Sequence of the first protein:
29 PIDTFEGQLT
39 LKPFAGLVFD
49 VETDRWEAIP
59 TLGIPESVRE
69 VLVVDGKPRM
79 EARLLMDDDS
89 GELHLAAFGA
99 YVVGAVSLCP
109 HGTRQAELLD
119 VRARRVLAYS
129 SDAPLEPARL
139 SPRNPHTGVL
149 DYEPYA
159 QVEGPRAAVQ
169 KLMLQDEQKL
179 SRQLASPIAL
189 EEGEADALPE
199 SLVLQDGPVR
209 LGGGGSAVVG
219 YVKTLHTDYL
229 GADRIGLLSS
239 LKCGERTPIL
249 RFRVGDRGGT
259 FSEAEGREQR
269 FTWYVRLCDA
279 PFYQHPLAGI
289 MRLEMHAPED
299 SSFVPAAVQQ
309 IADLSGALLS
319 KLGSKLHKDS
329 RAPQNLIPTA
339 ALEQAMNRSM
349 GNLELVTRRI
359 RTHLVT

Residue-level contacts at the interface:
Residue Q159 in the first protein is in contact with residue V46 in the second protein (closest heavy-atom distance 4.0 Å).
Residue F42 in the first protein interacts with residue F42 in the second protein (closest heavy-atom distance 3.5 Å).
Residue Y281 in the first protein is in contact with residue R359 in the second protein (closest heavy-atom distance 3.5 Å).
Residue R164 in the first protein is in contact with residue P41 in the second protein (closest heavy-atom distance 3.0 Å).
Residue F42 in the first protein is in contact with residue R164 in the second protein (closest heavy-atom distance 4.0 Å).
Residue V363 in the first protein is in contact with residue F280 in the second protein (closest heavy-atom distance 4.1 Å).
Residue E161 in the first protein contacts residue L45 in the second protein (closest heavy-atom distance 3.2 Å).
Residue M84 in the first protein is in contact with residue I30 in the second protein (closest heavy-atom distance 3.3 Å).
Residue T32 in the first protein contacts residue L82 in the second protein (closest heavy-atom distance 3.3 Å).
Residue A43 in the first protein interacts with residue E161 in the second protein (closest heavy-atom distance 3.5 Å).
Residue R164 in the first protein is in contact with residue T38 in the second protein (closest heavy-atom distance 3.5 Å).
Residue V46 in the first protein interacts with residue V160 in the second protein (closest heavy-atom distance 3.5 Å).
Residue H283 in the first protein interacts with residue L83 in the second protein (closest heavy-atom distance 3.7 Å).
Residue L82 in the first protein interacts with residue T32 in the second protein (closest heavy-atom distance 3.3 Å).
Residue L82 in the first protein contacts residue F33 in the second protein (closest heavy-atom distance 3.9 Å).
Residue F47 in the first protein contacts residue Q159 in the second protein (closest heavy-atom distance 4.1 Å).
Residue I30 in the first protein interacts with residue D86 in the second protein (closest heavy-atom distance 2.4 Å).
Residue L83 in the first protein is in contact with residue T32 in the second protein (closest heavy-atom distance 2.8 Å).
Residue P163 in the first protein interacts with residue L45 in the second protein (closest heavy-atom distance 3.4 Å).
Residue L83 in the first protein contacts residue H283 in the second protein (closest heavy-atom distance 3.5 Å).
Residue L45 in the first protein is in contact with residue V160 in the second protein (closest heavy-atom distance 3.9 Å).
Residue R359 in the first protein is in contact with residue Y281 in the second protein (closest heavy-atom distance 3.5 Å).
Residue L45 in the first protein is in contact with residue P163 in the second protein (closest heavy-atom distance 3.4 Å).
Residue T38 in the first protein interacts with residue R164 in the second protein (closest heavy-atom distance 3.6 Å).
Residue D226 in the first protein contacts residue L91 in the second protein (closest heavy-atom distance 3.3 Å).
Residue Y227 in the first protein contacts residue L91 in the second protein (closest heavy-atom distance 3.6 Å).
Residue D31 in the first protein interacts with residue M84 in the second protein (closest heavy-atom distance 3.6 Å).
Residue G44 in the first protein is in contact with residue P163 in the second protein (closest heavy-atom distance 4.0 Å).
Residue L91 in the first protein contacts residue V46 in the second protein (closest heavy-atom distance 4.1 Å).
Residue L83 in the first protein is in contact with residue E34 in the second protein (closest heavy-atom distance 4.0 Å).
Residue R164 in the first protein contacts residue F42 in the second protein (closest heavy-atom distance 4.1 Å).
Residue V160 in the first protein contacts residue V46 in the second protein (closest heavy-atom distance 3.5 Å).
Residue L45 in the first protein is in contact with residue E161 in the second protein (closest heavy-atom distance 3.2 Å).
Residue L91 in the first protein interacts with residue D226 in the second protein (closest heavy-atom distance 3.2 Å).
Residue I30 in the first protein interacts with residue D85 in the second protein (closest heavy-atom distance 3.8 Å).
Residue T32 in the first protein interacts with residue L83 in the second protein (closest heavy-atom distance 2.8 Å).
Residue L45 in the first protein contacts residue Q159 in the second protein (closest heavy-atom distance 3.4 Å).
Residue I30 in the first protein interacts with residue M84 in the second protein (closest heavy-atom distance 3.2 Å).
Residue V46 in the first protein contacts residue G162 in the second protein (closest heavy-atom distance 4.1 Å).
Residue F33 in the first protein is in contact with residue R81 in the second protein (closest heavy-atom distance 3.7 Å).
Residue M84 in the first protein contacts residue D31 in the second protein (closest heavy-atom distance 3.6 Å).
Residue D85 in the first protein contacts residue I30 in the second protein (closest heavy-atom distance 3.6 Å).
Residue L91 in the first protein is in contact with residue Y227 in the second protein (closest heavy-atom distance 3.8 Å).
Residue Q159 in the first protein is in contact with residue L45 in the second protein (closest heavy-atom distance 3.9 Å).
Residue P29 in the first protein is in contact with residue D86 in the second protein (closest heavy-atom distance 3.3 Å).
Residue F33 in the first protein contacts residue L82 in the second protein (closest heavy-atom distance 4.1 Å).
Residue L45 in the first protein interacts with residue G162 in the second protein (closest heavy-atom distance 3.3 Å).
Residue D86 in the first protein interacts with residue P29 in the second protein (closest heavy-atom distance 3.3 Å).
Residue G162 in the first protein interacts with residue L45 in the second protein (closest heavy-atom distance 3.6 Å).
Residue R81 in the first protein contacts residue F33 in the second protein (closest heavy-atom distance 3.6 Å).
Residue V160 in the first protein interacts with residue L45 in the second protein (closest heavy-atom distance 3.6 Å).
Residue D86 in the first protein is in contact with residue I30 in the second protein (closest heavy-atom distance 2.5 Å).
Residue V46 in the first protein contacts residue Q159 in the second protein (closest heavy-atom distance 4.1 Å).
Residue P41 in the first protein contacts residue R164 in the second protein (closest heavy-atom distance 2.9 Å).
Residue R164 in the first protein is in contact with residue A43 in the second protein (closest heavy-atom distance 4.0 Å).
Residue E34 in the first protein is in contact with residue L83 in the second protein (closest heavy-atom distance 3.9 Å).
Residue P163 in the first protein is in contact with residue G44 in the second protein (closest heavy-atom distance 3.9 Å).
Residue E161 in the first protein is in contact with residue A43 in the second protein (closest heavy-atom distance 3.4 Å).
Residue F280 in the first protein is in contact with residue V363 in the second protein (closest heavy-atom distance 4.1 Å).
Residue A43 in the first protein is in contact with residue R164 in the second protein (closest heavy-atom distance 4.0 Å).

Sequence of the second protein:
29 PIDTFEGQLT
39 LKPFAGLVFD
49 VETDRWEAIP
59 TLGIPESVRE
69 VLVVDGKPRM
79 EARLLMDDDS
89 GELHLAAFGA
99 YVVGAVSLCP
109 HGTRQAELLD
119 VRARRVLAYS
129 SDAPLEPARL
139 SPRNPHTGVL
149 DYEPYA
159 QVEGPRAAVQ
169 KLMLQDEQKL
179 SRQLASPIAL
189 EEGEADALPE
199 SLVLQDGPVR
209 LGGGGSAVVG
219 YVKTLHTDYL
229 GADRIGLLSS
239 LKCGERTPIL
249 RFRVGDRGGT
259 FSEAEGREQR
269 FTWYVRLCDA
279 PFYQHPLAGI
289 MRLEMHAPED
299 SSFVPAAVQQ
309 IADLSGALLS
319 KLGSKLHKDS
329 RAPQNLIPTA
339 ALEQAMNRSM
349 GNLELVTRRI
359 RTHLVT

This data describes a binding interaction between two proteins.